Sequence of protein 1:
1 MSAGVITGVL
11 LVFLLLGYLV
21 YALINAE

Interface contacts:
Residue A227 in protein 2 interacts with residue L23 in protein 1 (closest heavy-atom distance 4.0 Å).
Residue I230 in protein 2 interacts with residue L16 in protein 1 (closest heavy-atom distance 3.8 Å).
Residue I219 in protein 2 contacts residue E27 in protein 1 (closest heavy-atom distance 3.4 Å).
Residue I38 in protein 2 interacts with residue L15 in protein 1 (closest heavy-atom distance 3.9 Å).
Residue I41 in protein 2 is in contact with residue L15 in protein 1 (closest heavy-atom distance 4.2 Å).
Residue I38 in protein 2 interacts with residue Y18 in protein 1 (closest heavy-atom distance 4.1 Å).
Residue L233 in protein 2 is in contact with residue V12 in protein 1 (closest heavy-atom distance 4.4 Å).
Residue I230 in protein 2 contacts residue V20 in protein 1 (closest heavy-atom distance 3.9 Å).
Residue I230 in protein 2 is in contact with residue L19 in protein 1 (closest heavy-atom distance 3.6 Å).
Residue I223 in protein 2 contacts residue A26 in protein 1 (closest heavy-atom distance 4.0 Å).
Residue I226 in protein 2 is in contact with residue L19 in protein 1 (closest heavy-atom distance 3.3 Å).
Residue I226 in protein 2 contacts residue A22 in protein 1 (closest heavy-atom distance 4.0 Å).
Residue T229 in protein 2 contacts residue L19 in protein 1 (closest heavy-atom distance 3.9 Å).
Residue K214 in protein 2 contacts residue A26 in protein 1 (closest heavy-atom distance 4.4 Å).
Residue L233 in protein 2 contacts residue L15 in protein 1 (closest heavy-atom distance 3.9 Å).
Residue L233 in protein 2 is in contact with residue L16 in protein 1 (closest heavy-atom distance 3.8 Å).
Residue I223 in protein 2 contacts residue L23 in protein 1 (closest heavy-atom distance 3.8 Å).
Residue L233 in protein 2 is in contact with residue L19 in protein 1 (closest heavy-atom distance 3.9 Å).
Residue N33 in protein 2 is in contact with residue Y18 in protein 1 (closest heavy-atom distance 4.0 Å).
Residue F37 in protein 2 is in contact with residue Y18 in protein 1 (closest heavy-atom distance 3.3 Å).
Residue W31 in protein 2 contacts residue Y18 in protein 1 (closest heavy-atom distance 3.0 Å).
Residue A237 in protein 2 interacts with residue V12 in protein 1 (closest heavy-atom distance 3.6 Å).
Residue I219 in protein 2 interacts with residue A26 in protein 1 (closest heavy-atom distance 3.4 Å).
Residue I226 in protein 2 is in contact with residue L23 in protein 1 (closest heavy-atom distance 3.7 Å).
Residue Q30 in protein 2 is in contact with residue Y18 in protein 1 (closest heavy-atom distance 4.8 Å).
Residue P34 in protein 2 is in contact with residue Y18 in protein 1 (closest heavy-atom distance 3.3 Å).
Residue P34 in protein 2 is in contact with residue A22 in protein 1 (closest heavy-atom distance 4.0 Å).
Residue P34 in protein 2 is in contact with residue L19 in protein 1 (closest heavy-atom distance 3.9 Å).
Residue L45 in protein 2 interacts with residue L11 in protein 1 (closest heavy-atom distance 4.1 Å).
Residue I41 in protein 2 interacts with residue L11 in protein 1 (closest heavy-atom distance 4.5 Å).
Residue I230 in protein 2 is in contact with residue L23 in protein 1 (closest heavy-atom distance 4.7 Å).
Residue R32 in protein 2 contacts residue E27 in protein 1 (closest heavy-atom distance 4.6 Å).
Residue L234 in protein 2 interacts with residue L16 in protein 1 (closest heavy-atom distance 3.8 Å).
Residue W240 in protein 2 interacts with residue V5 in protein 1 (closest heavy-atom distance 4.0 Å).
Residue I38 in protein 2 is in contact with residue L19 in protein 1 (closest heavy-atom distance 3.9 Å).

Sequence of protein 2:
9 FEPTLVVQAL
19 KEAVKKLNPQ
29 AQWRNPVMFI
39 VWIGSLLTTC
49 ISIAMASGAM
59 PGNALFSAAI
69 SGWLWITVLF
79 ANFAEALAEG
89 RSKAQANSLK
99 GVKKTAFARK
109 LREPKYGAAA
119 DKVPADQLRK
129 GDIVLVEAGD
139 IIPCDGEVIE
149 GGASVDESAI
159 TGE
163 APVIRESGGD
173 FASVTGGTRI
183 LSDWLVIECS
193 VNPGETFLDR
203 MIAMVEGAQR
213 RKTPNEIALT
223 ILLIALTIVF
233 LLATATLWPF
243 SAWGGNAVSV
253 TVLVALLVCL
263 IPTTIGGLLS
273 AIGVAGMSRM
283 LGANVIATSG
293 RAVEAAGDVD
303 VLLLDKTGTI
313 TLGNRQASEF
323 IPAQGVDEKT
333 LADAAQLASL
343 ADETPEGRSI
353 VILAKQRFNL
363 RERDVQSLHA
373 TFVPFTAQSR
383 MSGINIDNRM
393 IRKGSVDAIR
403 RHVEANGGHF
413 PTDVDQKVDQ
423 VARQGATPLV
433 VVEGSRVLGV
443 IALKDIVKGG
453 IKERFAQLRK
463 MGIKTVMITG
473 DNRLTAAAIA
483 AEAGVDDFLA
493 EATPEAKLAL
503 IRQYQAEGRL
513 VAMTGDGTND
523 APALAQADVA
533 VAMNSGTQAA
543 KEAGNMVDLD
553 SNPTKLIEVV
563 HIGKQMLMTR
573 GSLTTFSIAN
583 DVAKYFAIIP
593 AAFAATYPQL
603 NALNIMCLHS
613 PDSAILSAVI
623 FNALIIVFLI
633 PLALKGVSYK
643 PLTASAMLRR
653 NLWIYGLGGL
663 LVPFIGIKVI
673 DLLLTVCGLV

These two protein chains interact to form a complex.